Contacts between the two chains:
Residue R165 in the second protein contacts residue E150 in the first protein (closest heavy-atom distance 2.9 Å).
Residue I137 in the second protein contacts residue I162 in the first protein (closest heavy-atom distance 3.8 Å).
Residue R165 in the second protein contacts residue Y144 in the first protein (closest heavy-atom distance 3.5 Å).
Residue D109 in the second protein interacts with residue K174 in the first protein (closest heavy-atom distance 3.0 Å).
Residue R138 in the second protein is in contact with residue I162 in the first protein (closest heavy-atom distance 3.8 Å).
Residue D110 in the second protein interacts with residue K174 in the first protein (closest heavy-atom distance 3.6 Å).
Residue Y151 in the second protein contacts residue V153 in the first protein (closest heavy-atom distance 3.5 Å).
Residue I193 in the second protein contacts residue W70 in the first protein (closest heavy-atom distance 3.6 Å).
Residue G171 in the second protein is in contact with residue Q149 in the first protein (closest heavy-atom distance 3.9 Å).
Residue E180 in the second protein is in contact with residue S134 in the first protein (closest heavy-atom distance 3.3 Å).
Residue V173 in the second protein is in contact with residue G148 in the first protein (closest heavy-atom distance 2.7 Å).
Residue R192 in the second protein contacts residue P68 in the first protein (closest heavy-atom distance 3.4 Å).
Residue R188 in the second protein is in contact with residue L116 in the first protein (closest heavy-atom distance 3.5 Å).
Residue Y151 in the second protein contacts residue F139 in the first protein (closest heavy-atom distance 3.5 Å).
Residue V88 in the second protein is in contact with residue P169 in the first protein (closest heavy-atom distance 3.8 Å).
Residue A86 in the second protein interacts with residue P169 in the first protein (closest heavy-atom distance 3.9 Å).
Residue Y195 in the second protein contacts residue D109 in the first protein (closest heavy-atom distance 3.5 Å).
Residue S132 in the second protein interacts with residue D160 in the first protein (closest heavy-atom distance 2.7 Å).
Residue R188 in the second protein contacts residue W107 in the first protein (closest heavy-atom distance 3.0 Å).
Residue L186 in the second protein interacts with residue R115 in the first protein (closest heavy-atom distance 3.4 Å).
Residue I137 in the second protein contacts residue D160 in the first protein (closest heavy-atom distance 3.1 Å).
Residue F152 in the second protein interacts with residue F139 in the first protein (closest heavy-atom distance 3.4 Å).
Residue A153 in the second protein interacts with residue V157 in the first protein (closest heavy-atom distance 3.8 Å).
Residue P154 in the second protein is in contact with residue T158 in the first protein (closest heavy-atom distance 3.6 Å).
Residue R138 in the second protein is in contact with residue L170 in the first protein (closest heavy-atom distance 3.7 Å).
Residue R133 in the second protein contacts residue T158 in the first protein (closest heavy-atom distance 2.9 Å).
Residue Y195 in the second protein contacts residue R88 in the first protein (closest heavy-atom distance 3.6 Å).
Residue R133 in the second protein interacts with residue D160 in the first protein (closest heavy-atom distance 3.0 Å).
Residue R165 in the second protein contacts residue T142 in the first protein (closest heavy-atom distance 2.9 Å).
Residue A153 in the second protein interacts with residue F139 in the first protein (closest heavy-atom distance 3.5 Å).
Residue R188 in the second protein contacts residue K129 in the first protein (closest heavy-atom distance 3.9 Å).
Residue Q87 in the second protein is in contact with residue P169 in the first protein (closest heavy-atom distance 3.4 Å).
Residue Y162 in the second protein interacts with residue F139 in the first protein (closest heavy-atom distance 3.5 Å).
Residue Q111 in the second protein contacts residue I172 in the first protein (closest heavy-atom distance 3.4 Å).
Residue V173 in the second protein is in contact with residue Y144 in the first protein (closest heavy-atom distance 3.5 Å).
Residue D191 in the second protein contacts residue P67 in the first protein (closest heavy-atom distance 3.4 Å).
Residue S172 in the second protein contacts residue D147 in the first protein (closest heavy-atom distance 3.3 Å).
Residue R188 in the second protein interacts with residue E118 in the first protein (closest heavy-atom distance 2.5 Å).
Residue F152 in the second protein contacts residue N155 in the first protein (closest heavy-atom distance 2.8 Å).
Residue R146 in the second protein is in contact with residue E150 in the first protein (closest heavy-atom distance 2.6 Å).
Residue R133 in the second protein is in contact with residue K174 in the first protein (closest heavy-atom distance 3.0 Å).
Residue Y151 in the second protein contacts residue E150 in the first protein (closest heavy-atom distance 2.5 Å).
Residue D191 in the second protein contacts residue V66 in the first protein (closest heavy-atom distance 3.9 Å).
Residue V88 in the second protein contacts residue L170 in the first protein (closest heavy-atom distance 4.0 Å).
Residue Y167 in the second protein is in contact with residue E150 in the first protein (closest heavy-atom distance 2.5 Å).
Residue I137 in the second protein interacts with residue I172 in the first protein (closest heavy-atom distance 3.9 Å).
Residue A89 in the second protein contacts residue P169 in the first protein (closest heavy-atom distance 3.6 Å).
Residue S132 in the second protein is in contact with residue K174 in the first protein (closest heavy-atom distance 3.6 Å).
Residue A89 in the second protein contacts residue L170 in the first protein (closest heavy-atom distance 2.9 Å).
Residue D170 in the second protein contacts residue Q149 in the first protein (closest heavy-atom distance 3.0 Å).
Residue E180 in the second protein is in contact with residue R115 in the first protein (closest heavy-atom distance 3.1 Å).
Residue S172 in the second protein is in contact with residue G148 in the first protein (closest heavy-atom distance 3.1 Å).
Residue Q87 in the second protein interacts with residue L170 in the first protein (closest heavy-atom distance 2.8 Å).
Residue A89 in the second protein is in contact with residue R171 in the first protein (closest heavy-atom distance 3.6 Å).
Residue Y162 in the second protein is in contact with residue K133 in the first protein (closest heavy-atom distance 3.5 Å).
Residue Q111 in the second protein is in contact with residue K174 in the first protein (closest heavy-atom distance 3.0 Å).
Residue Y195 in the second protein contacts residue K110 in the first protein (closest heavy-atom distance 3.9 Å).
Residue Q163 in the second protein is in contact with residue A131 in the first protein (closest heavy-atom distance 4.0 Å).
Residue Q163 in the second protein contacts residue N140 in the first protein (closest heavy-atom distance 2.9 Å).
Residue Y195 in the second protein contacts residue L108 in the first protein (closest heavy-atom distance 3.0 Å).

Sequence of the first protein:
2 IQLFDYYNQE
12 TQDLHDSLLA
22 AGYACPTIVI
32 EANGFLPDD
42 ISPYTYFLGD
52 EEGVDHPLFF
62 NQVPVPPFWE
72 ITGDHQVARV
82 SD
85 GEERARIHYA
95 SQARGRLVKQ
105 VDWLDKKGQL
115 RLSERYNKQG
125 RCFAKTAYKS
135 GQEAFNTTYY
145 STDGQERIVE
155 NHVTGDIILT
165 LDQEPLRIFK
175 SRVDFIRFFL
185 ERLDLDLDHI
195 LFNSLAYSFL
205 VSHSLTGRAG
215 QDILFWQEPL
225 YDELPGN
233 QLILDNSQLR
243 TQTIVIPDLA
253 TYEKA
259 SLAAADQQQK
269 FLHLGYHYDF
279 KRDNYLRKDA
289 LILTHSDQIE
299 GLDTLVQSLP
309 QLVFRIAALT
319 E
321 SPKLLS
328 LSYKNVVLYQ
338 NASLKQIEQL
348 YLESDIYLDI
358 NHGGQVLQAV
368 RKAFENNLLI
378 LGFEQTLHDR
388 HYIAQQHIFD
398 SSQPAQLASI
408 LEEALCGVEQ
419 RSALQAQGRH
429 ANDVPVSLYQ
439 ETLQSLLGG

The following describes two proteins that form a bound complex.

Sequence of the second protein:
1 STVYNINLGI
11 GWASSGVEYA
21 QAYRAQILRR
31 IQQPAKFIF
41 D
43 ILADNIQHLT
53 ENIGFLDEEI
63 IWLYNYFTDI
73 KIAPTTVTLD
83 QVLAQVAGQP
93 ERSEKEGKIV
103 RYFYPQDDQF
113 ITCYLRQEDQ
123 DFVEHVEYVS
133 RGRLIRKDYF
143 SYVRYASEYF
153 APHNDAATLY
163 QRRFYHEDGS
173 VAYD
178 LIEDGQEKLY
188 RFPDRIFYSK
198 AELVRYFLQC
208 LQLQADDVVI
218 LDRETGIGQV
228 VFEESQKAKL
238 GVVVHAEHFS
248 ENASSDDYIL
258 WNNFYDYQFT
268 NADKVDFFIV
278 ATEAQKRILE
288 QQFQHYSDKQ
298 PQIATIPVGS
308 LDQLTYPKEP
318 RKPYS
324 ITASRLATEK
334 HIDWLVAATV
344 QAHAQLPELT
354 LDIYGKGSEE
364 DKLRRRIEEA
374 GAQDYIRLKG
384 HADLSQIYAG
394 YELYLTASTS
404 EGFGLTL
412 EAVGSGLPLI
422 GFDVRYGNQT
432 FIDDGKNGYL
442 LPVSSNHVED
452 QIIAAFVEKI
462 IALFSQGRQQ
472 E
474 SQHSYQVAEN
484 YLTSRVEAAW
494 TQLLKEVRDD